Sequence of the second protein:
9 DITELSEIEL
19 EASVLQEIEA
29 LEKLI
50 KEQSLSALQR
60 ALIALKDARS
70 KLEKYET

This data describes a binding interaction between two proteins.

Interface contacts:
Residue E25 in the second protein interacts with residue K65 in the first protein (closest heavy-atom distance 3.5 Å).
Residue L32 in the second protein contacts residue R68 in the first protein (closest heavy-atom distance 3.6 Å).
Residue A63 in the second protein contacts residue L64 in the first protein (closest heavy-atom distance 3.8 Å).
Residue I26 in the second protein contacts residue L64 in the first protein (closest heavy-atom distance 4.0 Å).
Residue E19 in the second protein interacts with residue L57 in the first protein (closest heavy-atom distance 3.8 Å).
Residue E75 in the second protein contacts residue L32 in the first protein (closest heavy-atom distance 3.5 Å).
Residue V22 in the second protein contacts residue L57 in the first protein (closest heavy-atom distance 3.9 Å).
Residue I62 in the second protein contacts residue I10 in the first protein (closest heavy-atom distance 3.7 Å).
Residue L32 in the second protein interacts with residue E72 in the first protein (closest heavy-atom distance 3.8 Å).
Residue L71 in the second protein is in contact with residue K70 in the first protein (closest heavy-atom distance 4.0 Å).
Residue A28 in the second protein contacts residue R68 in the first protein (closest heavy-atom distance 3.5 Å).
Residue K70 in the second protein is in contact with residue L71 in the first protein (closest heavy-atom distance 3.8 Å).
Residue I10 in the second protein interacts with residue I62 in the first protein (closest heavy-atom distance 3.4 Å).
Residue R68 in the second protein contacts residue E25 in the first protein (closest heavy-atom distance 3.0 Å).
Residue L61 in the second protein interacts with residue S21 in the first protein (closest heavy-atom distance 3.8 Å).
Residue E25 in the second protein is in contact with residue L64 in the first protein (closest heavy-atom distance 3.8 Å).
Residue L61 in the second protein interacts with residue L18 in the first protein (closest heavy-atom distance 3.8 Å).
Residue Q58 in the second protein contacts residue L18 in the first protein (closest heavy-atom distance 3.8 Å).
Residue K65 in the second protein is in contact with residue E25 in the first protein (closest heavy-atom distance 3.6 Å).
Residue L61 in the second protein contacts residue V22 in the first protein (closest heavy-atom distance 3.9 Å).
Residue V22 in the second protein contacts residue L64 in the first protein (closest heavy-atom distance 3.9 Å).
Residue Q58 in the second protein interacts with residue T11 in the first protein (closest heavy-atom distance 3.7 Å).
Residue E15 in the second protein contacts residue L57 in the first protein (closest heavy-atom distance 3.7 Å).
Residue R68 in the second protein interacts with residue L29 in the first protein (closest heavy-atom distance 3.8 Å).
Residue E75 in the second protein interacts with residue Y74 in the first protein (closest heavy-atom distance 2.6 Å).
Residue L57 in the second protein interacts with residue L18 in the first protein (closest heavy-atom distance 3.6 Å).
Residue L57 in the second protein is in contact with residue V22 in the first protein (closest heavy-atom distance 3.8 Å).
Residue L64 in the second protein is in contact with residue L29 in the first protein (closest heavy-atom distance 3.6 Å).
Residue E25 in the second protein interacts with residue R68 in the first protein (closest heavy-atom distance 2.8 Å).
Residue L71 in the second protein is in contact with residue L29 in the first protein (closest heavy-atom distance 3.7 Å).
Residue T76 in the second protein interacts with residue K31 in the first protein (closest heavy-atom distance 3.7 Å).
Residue Y74 in the second protein is in contact with residue Y74 in the first protein (closest heavy-atom distance 3.6 Å).
Residue T11 in the second protein contacts residue L54 in the first protein (closest heavy-atom distance 3.4 Å).
Residue L54 in the second protein contacts residue I10 in the first protein (closest heavy-atom distance 4.0 Å).
Residue S21 in the second protein interacts with residue L61 in the first protein (closest heavy-atom distance 3.7 Å).
Residue L29 in the second protein is in contact with residue L71 in the first protein (closest heavy-atom distance 3.5 Å).
Residue L71 in the second protein is in contact with residue Y74 in the first protein (closest heavy-atom distance 3.9 Å).
Residue L57 in the second protein contacts residue L57 in the first protein (closest heavy-atom distance 3.8 Å).
Residue L32 in the second protein is in contact with residue E75 in the first protein (closest heavy-atom distance 3.4 Å).
Residue L64 in the second protein is in contact with residue L64 in the first protein (closest heavy-atom distance 3.8 Å).
Residue L64 in the second protein is in contact with residue A63 in the first protein (closest heavy-atom distance 3.9 Å).
Residue L64 in the second protein contacts residue V22 in the first protein (closest heavy-atom distance 4.0 Å).
Residue Q58 in the second protein interacts with residue I10 in the first protein (closest heavy-atom distance 3.1 Å).
Residue V22 in the second protein is in contact with residue L61 in the first protein (closest heavy-atom distance 3.8 Å).
Residue L18 in the second protein is in contact with residue L57 in the first protein (closest heavy-atom distance 3.7 Å).
Residue T76 in the second protein contacts residue L32 in the first protein (closest heavy-atom distance 3.7 Å).
Residue K70 in the second protein is in contact with residue Y74 in the first protein (closest heavy-atom distance 3.2 Å).
Residue L61 in the second protein interacts with residue E25 in the first protein (closest heavy-atom distance 3.9 Å).
Residue L57 in the second protein interacts with residue E15 in the first protein (closest heavy-atom distance 3.7 Å).
Residue Q52 in the second protein interacts with residue T11 in the first protein (closest heavy-atom distance 3.9 Å).
Residue L18 in the second protein interacts with residue Q58 in the first protein (closest heavy-atom distance 3.7 Å).
Residue L54 in the second protein is in contact with residue T11 in the first protein (closest heavy-atom distance 3.7 Å).
Residue L29 in the second protein contacts residue L64 in the first protein (closest heavy-atom distance 3.7 Å).
Residue A67 in the second protein contacts residue L71 in the first protein (closest heavy-atom distance 3.9 Å).
Residue E75 in the second protein contacts residue K70 in the first protein (closest heavy-atom distance 3.3 Å).
Residue L71 in the second protein contacts residue L71 in the first protein (closest heavy-atom distance 3.6 Å).
Residue L18 in the second protein is in contact with residue L61 in the first protein (closest heavy-atom distance 3.8 Å).
Residue K31 in the second protein contacts residue E75 in the first protein (closest heavy-atom distance 3.5 Å).
Residue I10 in the second protein interacts with residue L61 in the first protein (closest heavy-atom distance 3.8 Å).
Residue R68 in the second protein contacts residue A28 in the first protein (closest heavy-atom distance 3.4 Å).

Sequence of the first protein:
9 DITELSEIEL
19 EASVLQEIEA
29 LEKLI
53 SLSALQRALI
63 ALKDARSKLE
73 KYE